Sequence of protein 2:
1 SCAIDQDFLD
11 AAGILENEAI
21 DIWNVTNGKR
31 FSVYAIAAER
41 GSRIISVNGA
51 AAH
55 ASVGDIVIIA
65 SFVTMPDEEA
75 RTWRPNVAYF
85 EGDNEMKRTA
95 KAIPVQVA

The following describes two proteins that form a bound complex.

Residue-level contacts at the interface:
Residue V67 in protein 2 interacts with residue T21 in protein 1 (closest heavy-atom distance 3.5 Å).
Residue I63 in protein 2 interacts with residue L27 in protein 1 (closest heavy-atom distance 2.8 Å).
Residue W77 in protein 2 interacts with residue L23 in protein 1 (closest heavy-atom distance 2.7 Å).
Residue V81 in protein 2 contacts residue K26 in protein 1 (closest heavy-atom distance 3.6 Å).
Residue A82 in protein 2 contacts residue H28 in protein 1 (closest heavy-atom distance 2.9 Å).
Residue N48 in protein 2 contacts residue Y39 in protein 1 (closest heavy-atom distance 3.5 Å).
Residue T68 in protein 2 contacts residue I19 in protein 1 (closest heavy-atom distance 3.6 Å).
Residue G13 in protein 2 contacts residue Q24 in protein 1 (closest heavy-atom distance 3.3 Å).
Residue N88 in protein 2 is in contact with residue K31 in protein 1 (closest heavy-atom distance 2.8 Å).
Residue S65 in protein 2 interacts with residue G25 in protein 1 (closest heavy-atom distance 3.0 Å).
Residue I44 in protein 2 is in contact with residue T33 in protein 1 (closest heavy-atom distance 3.5 Å).
Residue A82 in protein 2 is in contact with residue K26 in protein 1 (closest heavy-atom distance 3.0 Å).
Residue G49 in protein 2 interacts with residue D36 in protein 1 (closest heavy-atom distance 2.9 Å).
Residue I45 in protein 2 is in contact with residue K31 in protein 1 (closest heavy-atom distance 3.5 Å).
Residue D87 in protein 2 contacts residue K31 in protein 1 (closest heavy-atom distance 3.1 Å).
Residue D71 in protein 2 interacts with residue R20 in protein 1 (closest heavy-atom distance 2.8 Å).
Residue V67 in protein 2 is in contact with residue M22 in protein 1 (closest heavy-atom distance 2.8 Å).
Residue A12 in protein 2 interacts with residue Q24 in protein 1 (closest heavy-atom distance 2.9 Å).
Residue S56 in protein 2 contacts residue V32 in protein 1 (closest heavy-atom distance 3.5 Å).
Residue P70 in protein 2 interacts with residue M18 in protein 1 (closest heavy-atom distance 3.6 Å).
Residue V47 in protein 2 interacts with residue D36 in protein 1 (closest heavy-atom distance 3.1 Å).
Residue D59 in protein 2 contacts residue K31 in protein 1 (closest heavy-atom distance 3.3 Å).
Residue N88 in protein 2 is in contact with residue V30 in protein 1 (closest heavy-atom distance 3.5 Å).
Residue M69 in protein 2 contacts residue R20 in protein 1 (closest heavy-atom distance 2.9 Å).
Residue F8 in protein 2 contacts residue L27 in protein 1 (closest heavy-atom distance 3.5 Å).
Residue G49 in protein 2 is in contact with residue L37 in protein 1 (closest heavy-atom distance 3.3 Å).
Residue I45 in protein 2 contacts residue T33 in protein 1 (closest heavy-atom distance 2.8 Å).
Residue G86 in protein 2 contacts residue K31 in protein 1 (closest heavy-atom distance 3.5 Å).
Residue N80 in protein 2 interacts with residue K26 in protein 1 (closest heavy-atom distance 2.9 Å).
Residue G58 in protein 2 interacts with residue V32 in protein 1 (closest heavy-atom distance 2.9 Å).
Residue A64 in protein 2 contacts residue G25 in protein 1 (closest heavy-atom distance 3.4 Å).
Residue G49 in protein 2 is in contact with residue Y39 in protein 1 (closest heavy-atom distance 3.2 Å).
Residue D71 in protein 2 interacts with residue M18 in protein 1 (closest heavy-atom distance 3.0 Å).
Residue V61 in protein 2 is in contact with residue V30 in protein 1 (closest heavy-atom distance 2.9 Å).
Residue Y83 in protein 2 interacts with residue H28 in protein 1 (closest heavy-atom distance 3.5 Å).
Residue V47 in protein 2 interacts with residue H34 in protein 1 (closest heavy-atom distance 2.9 Å).
Residue I63 in protein 2 is in contact with residue K26 in protein 1 (closest heavy-atom distance 3.1 Å).
Residue D59 in protein 2 interacts with residue V32 in protein 1 (closest heavy-atom distance 2.9 Å).
Residue M69 in protein 2 is in contact with residue I19 in protein 1 (closest heavy-atom distance 3.5 Å).
Residue V61 in protein 2 contacts residue R29 in protein 1 (closest heavy-atom distance 3.2 Å).
Residue I62 in protein 2 is in contact with residue L27 in protein 1 (closest heavy-atom distance 3.4 Å).
Residue F84 in protein 2 is in contact with residue V30 in protein 1 (closest heavy-atom distance 3.4 Å).
Residue T68 in protein 2 is in contact with residue T21 in protein 1 (closest heavy-atom distance 3.5 Å).
Residue A12 in protein 2 is in contact with residue G25 in protein 1 (closest heavy-atom distance 3.6 Å).
Residue P79 in protein 2 contacts residue Q24 in protein 1 (closest heavy-atom distance 3.4 Å).
Residue T68 in protein 2 is in contact with residue R20 in protein 1 (closest heavy-atom distance 3.1 Å).
Residue N48 in protein 2 is in contact with residue D36 in protein 1 (closest heavy-atom distance 3.5 Å).
Residue N80 in protein 2 interacts with residue G25 in protein 1 (closest heavy-atom distance 2.8 Å).
Residue V47 in protein 2 is in contact with residue A35 in protein 1 (closest heavy-atom distance 3.1 Å).
Residue P79 in protein 2 interacts with residue L23 in protein 1 (closest heavy-atom distance 3.6 Å).
Residue S1 in protein 2 is in contact with residue G41 in protein 1 (closest heavy-atom distance 2.6 Å).
Residue I45 in protein 2 is in contact with residue H34 in protein 1 (closest heavy-atom distance 3.3 Å).
Residue N48 in protein 2 is in contact with residue E40 in protein 1 (closest heavy-atom distance 2.9 Å).
Residue F66 in protein 2 is in contact with residue M22 in protein 1 (closest heavy-atom distance 3.2 Å).
Residue I60 in protein 2 interacts with residue V30 in protein 1 (closest heavy-atom distance 3.4 Å).
Residue N80 in protein 2 is in contact with residue Q24 in protein 1 (closest heavy-atom distance 2.9 Å).
Residue S46 in protein 2 is in contact with residue H34 in protein 1 (closest heavy-atom distance 3.4 Å).
Residue F84 in protein 2 contacts residue H28 in protein 1 (closest heavy-atom distance 3.3 Å).
Residue S65 in protein 2 is in contact with residue Q24 in protein 1 (closest heavy-atom distance 2.8 Å).
Residue Y34 in protein 2 contacts residue G41 in protein 1 (closest heavy-atom distance 2.9 Å).

Sequence of protein 1:
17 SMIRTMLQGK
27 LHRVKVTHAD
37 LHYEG